Sequence of the first protein:
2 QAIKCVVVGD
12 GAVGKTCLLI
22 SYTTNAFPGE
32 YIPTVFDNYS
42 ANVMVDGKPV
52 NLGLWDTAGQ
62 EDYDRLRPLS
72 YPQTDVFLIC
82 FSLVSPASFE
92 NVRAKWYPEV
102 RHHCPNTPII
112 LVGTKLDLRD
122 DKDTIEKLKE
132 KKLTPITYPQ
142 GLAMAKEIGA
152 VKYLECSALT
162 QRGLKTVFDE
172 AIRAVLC

Sequence of the second protein:
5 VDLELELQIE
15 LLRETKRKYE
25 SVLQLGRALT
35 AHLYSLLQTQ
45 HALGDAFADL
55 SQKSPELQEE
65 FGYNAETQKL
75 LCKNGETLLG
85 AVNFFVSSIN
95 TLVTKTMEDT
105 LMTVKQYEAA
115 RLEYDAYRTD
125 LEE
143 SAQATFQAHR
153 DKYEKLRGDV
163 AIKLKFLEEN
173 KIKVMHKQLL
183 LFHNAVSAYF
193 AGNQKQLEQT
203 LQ

This data describes a binding interaction between two proteins.

Contacts between the two chains:
Residue Q28 in the second protein is in contact with residue V36 in the first protein (closest heavy-atom distance 4.1 Å).
Residue A32 in the second protein interacts with residue V36 in the first protein (closest heavy-atom distance 4.0 Å).
Residue H36 in the second protein contacts residue V36 in the first protein (closest heavy-atom distance 4.8 Å).
Residue H36 in the second protein contacts residue D38 in the first protein (closest heavy-atom distance 3.5 Å).
Residue A35 in the second protein contacts residue T35 in the first protein (closest heavy-atom distance 3.8 Å).
Residue L29 in the second protein is in contact with residue F37 in the first protein (closest heavy-atom distance 4.1 Å).
Residue H36 in the second protein contacts residue F37 in the first protein (closest heavy-atom distance 3.2 Å).
Residue L29 in the second protein contacts residue V36 in the first protein (closest heavy-atom distance 4.6 Å).
Residue A32 in the second protein interacts with residue T35 in the first protein (closest heavy-atom distance 3.8 Å).
Residue H36 in the second protein interacts with residue T35 in the first protein (closest heavy-atom distance 4.0 Å).
Residue R31 in the second protein interacts with residue T35 in the first protein (closest heavy-atom distance 4.9 Å).